Sequence of chain A:
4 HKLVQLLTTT

Interface contacts:
Residue L235 in chain B is in contact with residue K5 in chain A (closest heavy-atom distance 4.5 Å).
Residue Q72 in chain B contacts residue L10 in chain A (closest heavy-atom distance 3.5 Å).
Residue L69 in chain B contacts residue L10 in chain A (closest heavy-atom distance 3.9 Å).
Residue I55 in chain B interacts with residue L9 in chain A (closest heavy-atom distance 3.8 Å).
Residue K59 in chain B is in contact with residue L10 in chain A (closest heavy-atom distance 2.7 Å).
Residue L76 in chain B contacts residue L6 in chain A (closest heavy-atom distance 4.4 Å).
Residue E77 in chain B contacts residue L6 in chain A (closest heavy-atom distance 3.9 Å).
Residue V73 in chain B interacts with residue L6 in chain A (closest heavy-atom distance 4.1 Å).
Residue K59 in chain B interacts with residue L9 in chain A (closest heavy-atom distance 4.0 Å).
Residue D234 in chain B contacts residue K5 in chain A (closest heavy-atom distance 4.4 Å).
Residue L235 in chain B is in contact with residue L9 in chain A (closest heavy-atom distance 3.7 Å).
Residue K59 in chain B is in contact with residue T11 in chain A (closest heavy-atom distance 4.4 Å).
Residue L76 in chain B interacts with residue L10 in chain A (closest heavy-atom distance 3.9 Å).
Residue V52 in chain B is in contact with residue L9 in chain A (closest heavy-atom distance 4.4 Å).
Residue E238 in chain B contacts residue K5 in chain A (closest heavy-atom distance 2.7 Å).
Residue E238 in chain B is in contact with residue L6 in chain A (closest heavy-atom distance 2.9 Å).
Residue V73 in chain B contacts residue L10 in chain A (closest heavy-atom distance 3.7 Å).
Residue I55 in chain B contacts residue L6 in chain A (closest heavy-atom distance 3.7 Å).
Residue E238 in chain B interacts with residue H4 in chain A (closest heavy-atom distance 3.1 Å).
Residue M239 in chain B contacts residue L6 in chain A (closest heavy-atom distance 3.8 Å).
Residue K59 in chain B interacts with residue T13 in chain A (closest heavy-atom distance 3.0 Å).
Residue E238 in chain B is in contact with residue V7 in chain A (closest heavy-atom distance 4.8 Å).
Residue L235 in chain B contacts residue L6 in chain A (closest heavy-atom distance 4.1 Å).
Residue V73 in chain B interacts with residue V7 in chain A (closest heavy-atom distance 4.0 Å).
Residue L69 in chain B interacts with residue T11 in chain A (closest heavy-atom distance 3.7 Å).
Residue I55 in chain B is in contact with residue L10 in chain A (closest heavy-atom distance 3.8 Å).
Residue L69 in chain B contacts residue V7 in chain A (closest heavy-atom distance 4.2 Å).
Residue F64 in chain B contacts residue L10 in chain A (closest heavy-atom distance 4.1 Å).

Sequence of chain B:
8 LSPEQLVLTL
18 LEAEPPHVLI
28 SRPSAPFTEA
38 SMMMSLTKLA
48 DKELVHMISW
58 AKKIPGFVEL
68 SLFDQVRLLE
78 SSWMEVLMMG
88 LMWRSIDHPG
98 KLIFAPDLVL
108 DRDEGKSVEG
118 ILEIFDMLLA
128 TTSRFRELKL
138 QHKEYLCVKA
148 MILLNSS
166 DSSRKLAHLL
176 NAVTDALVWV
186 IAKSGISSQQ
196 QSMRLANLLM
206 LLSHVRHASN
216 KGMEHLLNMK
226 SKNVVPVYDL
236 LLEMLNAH

The following describes two proteins that form a bound complex.